Sequence of protein 2:
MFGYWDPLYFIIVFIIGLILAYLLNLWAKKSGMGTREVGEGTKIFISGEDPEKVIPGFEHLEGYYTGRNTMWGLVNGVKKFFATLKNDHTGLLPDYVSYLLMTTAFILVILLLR

Residue-level contacts at the interface:
Residue L74 in protein 1 contacts residue L18 in protein 2 (closest heavy-atom distance 4.4 Å).
Residue L76 in protein 1 contacts residue A21 in protein 2 (closest heavy-atom distance 4.0 Å).
Residue M54 in protein 1 is in contact with residue L24 in protein 2 (closest heavy-atom distance 3.7 Å).
Residue I59 in protein 1 contacts residue R36 in protein 2 (closest heavy-atom distance 4.1 Å).
Residue T58 in protein 1 interacts with residue R36 in protein 2 (closest heavy-atom distance 3.6 Å).
Residue E57 in protein 1 is in contact with residue M33 in protein 2 (closest heavy-atom distance 4.3 Å).
Residue T96 in protein 1 is in contact with residue F2 in protein 2 (closest heavy-atom distance 4.1 Å).
Residue I60 in protein 1 interacts with residue V38 in protein 2 (closest heavy-atom distance 3.4 Å).
Residue G98 in protein 1 is in contact with residue M1 in protein 2 (closest heavy-atom distance 3.8 Å).
Residue A81 in protein 1 interacts with residue F14 in protein 2 (closest heavy-atom distance 4.2 Å).
Residue I80 in protein 1 is in contact with residue G17 in protein 2 (closest heavy-atom distance 4.2 Å).
Residue L10 in protein 1 interacts with residue V13 in protein 2 (closest heavy-atom distance 3.8 Å).
Residue I101 in protein 1 is in contact with residue M1 in protein 2 (closest heavy-atom distance 3.6 Å).
Residue V297 in protein 1 is in contact with residue R68 in protein 2 (closest heavy-atom distance 3.7 Å).
Residue S123 in protein 1 is in contact with residue G41 in protein 2 (closest heavy-atom distance 3.9 Å).
Residue E57 in protein 1 contacts residue T35 in protein 2 (closest heavy-atom distance 3.7 Å).
Residue P61 in protein 1 interacts with residue V38 in protein 2 (closest heavy-atom distance 3.3 Å).
Residue E57 in protein 1 contacts residue R36 in protein 2 (closest heavy-atom distance 3.4 Å).
Residue R225 in protein 1 interacts with residue A28 in protein 2 (closest heavy-atom distance 3.8 Å).
Residue F94 in protein 1 contacts residue V13 in protein 2 (closest heavy-atom distance 4.1 Å).
Residue M54 in protein 1 interacts with residue A28 in protein 2 (closest heavy-atom distance 3.7 Å).
Residue G98 in protein 1 contacts residue F2 in protein 2 (closest heavy-atom distance 4.0 Å).
Residue L106 in protein 1 is in contact with residue F10 in protein 2 (closest heavy-atom distance 3.8 Å).
Residue A81 in protein 1 contacts residue V13 in protein 2 (closest heavy-atom distance 4.2 Å).
Residue Y85 in protein 1 contacts residue F10 in protein 2 (closest heavy-atom distance 3.8 Å).
Residue T58 in protein 1 is in contact with residue G34 in protein 2 (closest heavy-atom distance 3.6 Å).
Residue R127 in protein 1 contacts residue G63 in protein 2 (closest heavy-atom distance 4.2 Å).
Residue K97 in protein 1 interacts with residue M1 in protein 2 (closest heavy-atom distance 3.4 Å).
Residue I229 in protein 1 is in contact with residue N25 in protein 2 (closest heavy-atom distance 3.4 Å).
Residue E57 in protein 1 interacts with residue G34 in protein 2 (closest heavy-atom distance 3.3 Å).
Residue S55 in protein 1 interacts with residue M33 in protein 2 (closest heavy-atom distance 3.7 Å).
Residue F94 in protein 1 is in contact with residue Y9 in protein 2 (closest heavy-atom distance 3.8 Å).
Residue R127 in protein 1 is in contact with residue L61 in protein 2 (closest heavy-atom distance 4.1 Å).
Residue S55 in protein 1 contacts residue G32 in protein 2 (closest heavy-atom distance 3.5 Å).
Residue R225 in protein 1 contacts residue N25 in protein 2 (closest heavy-atom distance 3.7 Å).
Residue I59 in protein 1 contacts residue V38 in protein 2 (closest heavy-atom distance 3.7 Å).
Residue R127 in protein 1 is in contact with residue E62 in protein 2 (closest heavy-atom distance 2.8 Å).
Residue S123 in protein 1 is in contact with residue K43 in protein 2 (closest heavy-atom distance 3.5 Å).
Residue I73 in protein 1 contacts residue A21 in protein 2 (closest heavy-atom distance 3.7 Å).
Residue T58 in protein 1 is in contact with residue T35 in protein 2 (closest heavy-atom distance 3.3 Å).
Residue Y125 in protein 1 contacts residue I44 in protein 2 (closest heavy-atom distance 3.9 Å).
Residue K62 in protein 1 is in contact with residue V38 in protein 2 (closest heavy-atom distance 3.4 Å).
Residue E221 in protein 1 interacts with residue G41 in protein 2 (closest heavy-atom distance 2.9 Å).
Residue M54 in protein 1 is in contact with residue S31 in protein 2 (closest heavy-atom distance 4.3 Å).
Residue R225 in protein 1 interacts with residue T35 in protein 2 (closest heavy-atom distance 4.2 Å).
Residue I60 in protein 1 is in contact with residue T35 in protein 2 (closest heavy-atom distance 3.9 Å).
Residue I60 in protein 1 interacts with residue E37 in protein 2 (closest heavy-atom distance 3.5 Å).
Residue L10 in protein 1 contacts residue I16 in protein 2 (closest heavy-atom distance 3.7 Å).
Residue I3 in protein 1 contacts residue Y9 in protein 2 (closest heavy-atom distance 3.7 Å).
Residue T96 in protein 1 contacts residue D6 in protein 2 (closest heavy-atom distance 3.4 Å).
Residue I60 in protein 1 contacts residue R36 in protein 2 (closest heavy-atom distance 3.4 Å).
Residue V102 in protein 1 is in contact with residue F10 in protein 2 (closest heavy-atom distance 4.0 Å).
Residue K62 in protein 1 interacts with residue G39 in protein 2 (closest heavy-atom distance 4.3 Å).
Residue I73 in protein 1 is in contact with residue N25 in protein 2 (closest heavy-atom distance 3.3 Å).
Residue K56 in protein 1 is in contact with residue M33 in protein 2 (closest heavy-atom distance 4.1 Å).
Residue A77 in protein 1 interacts with residue L18 in protein 2 (closest heavy-atom distance 3.7 Å).
Residue T78 in protein 1 interacts with residue F14 in protein 2 (closest heavy-atom distance 3.6 Å).
Residue Y125 in protein 1 is in contact with residue K43 in protein 2 (closest heavy-atom distance 3.6 Å).
Residue R225 in protein 1 contacts residue K29 in protein 2 (closest heavy-atom distance 4.1 Å).
Residue A131 in protein 1 is in contact with residue Y64 in protein 2 (closest heavy-atom distance 4.3 Å).

These two protein chains interact to form a complex.

Sequence of protein 1:
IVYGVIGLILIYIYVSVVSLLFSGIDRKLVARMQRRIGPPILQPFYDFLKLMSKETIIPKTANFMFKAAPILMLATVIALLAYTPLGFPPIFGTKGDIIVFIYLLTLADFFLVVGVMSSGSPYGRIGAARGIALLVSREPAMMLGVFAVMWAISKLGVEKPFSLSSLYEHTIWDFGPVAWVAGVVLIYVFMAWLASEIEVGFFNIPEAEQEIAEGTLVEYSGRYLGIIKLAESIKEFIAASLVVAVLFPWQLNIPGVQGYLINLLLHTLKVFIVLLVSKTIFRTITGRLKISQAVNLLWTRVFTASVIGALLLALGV